Sequence of chain A:
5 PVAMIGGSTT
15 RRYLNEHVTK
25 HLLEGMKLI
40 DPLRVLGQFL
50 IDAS

Sequence of chain B:
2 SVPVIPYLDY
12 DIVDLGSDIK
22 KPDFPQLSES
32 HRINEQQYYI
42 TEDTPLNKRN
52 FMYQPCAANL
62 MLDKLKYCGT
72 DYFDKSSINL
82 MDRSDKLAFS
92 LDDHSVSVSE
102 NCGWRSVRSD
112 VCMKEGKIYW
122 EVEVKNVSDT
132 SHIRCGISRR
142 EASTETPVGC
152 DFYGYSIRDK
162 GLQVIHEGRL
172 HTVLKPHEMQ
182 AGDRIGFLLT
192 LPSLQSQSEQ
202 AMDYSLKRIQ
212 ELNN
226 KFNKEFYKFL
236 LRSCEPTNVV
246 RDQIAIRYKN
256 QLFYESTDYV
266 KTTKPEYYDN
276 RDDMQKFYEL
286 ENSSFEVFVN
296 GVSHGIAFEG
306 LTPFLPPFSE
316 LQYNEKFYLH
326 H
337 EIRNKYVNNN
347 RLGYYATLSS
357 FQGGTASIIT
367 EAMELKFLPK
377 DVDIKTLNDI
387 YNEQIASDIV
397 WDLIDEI

The following describes two proteins that form a bound complex.

Residue-level contacts at the interface:
Residue I391 in chain B interacts with residue R16 in chain A (closest heavy-atom distance 3.8 Å).
Residue A392 in chain B interacts with residue L18 in chain A (closest heavy-atom distance 4.4 Å).
Residue P23 in chain B interacts with residue G11 in chain A (closest heavy-atom distance 3.8 Å).
Residue K22 in chain B is in contact with residue G11 in chain A (closest heavy-atom distance 4.4 Å).
Residue D72 in chain B interacts with residue R16 in chain A (closest heavy-atom distance 4.3 Å).
Residue I13 in chain B contacts residue I9 in chain A (closest heavy-atom distance 3.6 Å).
Residue L399 in chain B contacts residue M30 in chain A (closest heavy-atom distance 3.7 Å).
Residue A59 in chain B is in contact with residue G10 in chain A (closest heavy-atom distance 3.4 Å).
Residue V14 in chain B contacts residue I9 in chain A (closest heavy-atom distance 3.5 Å).
Residue Y387 in chain B interacts with residue T13 in chain A (closest heavy-atom distance 4.1 Å).
Residue E402 in chain B contacts residue K31 in chain A (closest heavy-atom distance 4.0 Å).
Residue L63 in chain B interacts with residue L27 in chain A (closest heavy-atom distance 4.0 Å).
Residue A58 in chain B contacts residue I9 in chain A (closest heavy-atom distance 3.5 Å).
Residue L16 in chain B interacts with residue P5 in chain A (closest heavy-atom distance 3.3 Å).
Residue I400 in chain B is in contact with residue M30 in chain A (closest heavy-atom distance 4.1 Å).
Residue K21 in chain B interacts with residue M8 in chain A (closest heavy-atom distance 3.7 Å).
Residue F74 in chain B is in contact with residue T13 in chain A (closest heavy-atom distance 4.0 Å).
Residue P23 in chain B is in contact with residue S12 in chain A (closest heavy-atom distance 3.3 Å).
Residue D72 in chain B contacts residue S12 in chain A (closest heavy-atom distance 3.9 Å).
Residue A58 in chain B is in contact with residue G10 in chain A (closest heavy-atom distance 3.4 Å).
Residue M62 in chain B interacts with residue N19 in chain A (closest heavy-atom distance 3.9 Å).
Residue D72 in chain B is in contact with residue T13 in chain A (closest heavy-atom distance 3.7 Å).
Residue D12 in chain B is in contact with residue I9 in chain A (closest heavy-atom distance 3.0 Å).
Residue D15 in chain B interacts with residue P5 in chain A (closest heavy-atom distance 3.7 Å).
Residue T71 in chain B contacts residue S12 in chain A (closest heavy-atom distance 3.2 Å).
Residue A59 in chain B contacts residue I9 in chain A (closest heavy-atom distance 3.2 Å).
Residue T71 in chain B interacts with residue T13 in chain A (closest heavy-atom distance 4.6 Å).
Residue C69 in chain B is in contact with residue R16 in chain A (closest heavy-atom distance 4.5 Å).
Residue M62 in chain B is in contact with residue K24 in chain A (closest heavy-atom distance 4.0 Å).
Residue K22 in chain B is in contact with residue I9 in chain A (closest heavy-atom distance 3.5 Å).
Residue L61 in chain B contacts residue V6 in chain A (closest heavy-atom distance 4.2 Å).
Residue K22 in chain B interacts with residue M8 in chain A (closest heavy-atom distance 3.1 Å).
Residue L399 in chain B is in contact with residue L27 in chain A (closest heavy-atom distance 4.0 Å).
Residue I20 in chain B interacts with residue M8 in chain A (closest heavy-atom distance 3.9 Å).
Residue M62 in chain B contacts residue T23 in chain A (closest heavy-atom distance 3.0 Å).
Residue N388 in chain B is in contact with residue R15 in chain A (closest heavy-atom distance 2.9 Å).
Residue T71 in chain B is in contact with residue R16 in chain A (closest heavy-atom distance 3.7 Å).
Residue I391 in chain B contacts residue R15 in chain A (closest heavy-atom distance 4.2 Å).
Residue M62 in chain B contacts residue V6 in chain A (closest heavy-atom distance 4.4 Å).
Residue I403 in chain B is in contact with residue M30 in chain A (closest heavy-atom distance 3.6 Å).
Residue L399 in chain B is in contact with residue L26 in chain A (closest heavy-atom distance 3.6 Å).
Residue I403 in chain B contacts residue K31 in chain A (closest heavy-atom distance 4.0 Å).
Residue L61 in chain B is in contact with residue I9 in chain A (closest heavy-atom distance 4.2 Å).
Residue I395 in chain B interacts with residue R16 in chain A (closest heavy-atom distance 3.6 Å).
Residue D75 in chain B interacts with residue T13 in chain A (closest heavy-atom distance 3.8 Å).
Residue C69 in chain B contacts residue G10 in chain A (closest heavy-atom distance 4.4 Å).
Residue T71 in chain B interacts with residue G11 in chain A (closest heavy-atom distance 3.2 Å).
Residue N60 in chain B contacts residue G10 in chain A (closest heavy-atom distance 3.9 Å).
Residue D394 in chain B interacts with residue R16 in chain A (closest heavy-atom distance 4.4 Å).
Residue G70 in chain B contacts residue R16 in chain A (closest heavy-atom distance 2.3 Å).
Residue A58 in chain B is in contact with residue G11 in chain A (closest heavy-atom distance 3.1 Å).
Residue M62 in chain B is in contact with residue L27 in chain A (closest heavy-atom distance 4.0 Å).
Residue D19 in chain B contacts residue M8 in chain A (closest heavy-atom distance 4.4 Å).
Residue I395 in chain B is in contact with residue L18 in chain A (closest heavy-atom distance 3.4 Å).
Residue I395 in chain B contacts residue T23 in chain A (closest heavy-atom distance 4.0 Å).
Residue Y73 in chain B contacts residue S12 in chain A (closest heavy-atom distance 4.5 Å).
Residue V14 in chain B interacts with residue P5 in chain A (closest heavy-atom distance 3.1 Å).
Residue T71 in chain B interacts with residue G10 in chain A (closest heavy-atom distance 4.5 Å).
Residue N60 in chain B is in contact with residue N19 in chain A (closest heavy-atom distance 4.2 Å).
Residue D75 in chain B interacts with residue T14 in chain A (closest heavy-atom distance 2.6 Å).